Sequence of chain B:
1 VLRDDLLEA

Interface contacts:
Residue H70 in chain A interacts with residue L2 in chain B (closest heavy-atom distance 4.2 Å).
Residue H70 in chain A interacts with residue L6 in chain B (closest heavy-atom distance 3.4 Å).
Residue W147 in chain A interacts with residue L7 in chain B (closest heavy-atom distance 3.7 Å).
Residue Y159 in chain A is in contact with residue R3 in chain B (closest heavy-atom distance 3.7 Å).
Residue K66 in chain A interacts with residue V1 in chain B (closest heavy-atom distance 3.0 Å).
Residue T73 in chain A is in contact with residue E8 in chain B (closest heavy-atom distance 4.2 Å).
Residue D77 in chain A interacts with residue E8 in chain B (closest heavy-atom distance 3.6 Å).
Residue M5 in chain A is in contact with residue V1 in chain B (closest heavy-atom distance 3.8 Å).
Residue T73 in chain A interacts with residue L6 in chain B (closest heavy-atom distance 3.2 Å).
Residue Y84 in chain A contacts residue A9 in chain B (closest heavy-atom distance 3.9 Å).
Residue D77 in chain A contacts residue A9 in chain B (closest heavy-atom distance 2.9 Å).
Residue L156 in chain A interacts with residue R3 in chain B (closest heavy-atom distance 3.1 Å).
Residue K146 in chain A interacts with residue L7 in chain B (closest heavy-atom distance 4.6 Å).
Residue H74 in chain A is in contact with residue L6 in chain B (closest heavy-atom distance 4.1 Å).
Residue H114 in chain A contacts residue L6 in chain B (closest heavy-atom distance 4.4 Å).
Residue T73 in chain A is in contact with residue L7 in chain B (closest heavy-atom distance 3.9 Å).
Residue Y159 in chain A interacts with residue V1 in chain B (closest heavy-atom distance 2.7 Å).
Residue K66 in chain A contacts residue L2 in chain B (closest heavy-atom distance 2.9 Å).
Residue E63 in chain A interacts with residue V1 in chain B (closest heavy-atom distance 3.4 Å).
Residue W167 in chain A is in contact with residue V1 in chain B (closest heavy-atom distance 3.6 Å).
Residue D77 in chain A interacts with residue L7 in chain B (closest heavy-atom distance 5.0 Å).
Residue M45 in chain A is in contact with residue L2 in chain B (closest heavy-atom distance 3.6 Å).
Residue Y159 in chain A contacts residue L2 in chain B (closest heavy-atom distance 3.9 Å).
Residue A150 in chain A contacts residue L7 in chain B (closest heavy-atom distance 3.6 Å).
Residue H70 in chain A is in contact with residue R3 in chain B (closest heavy-atom distance 3.2 Å).
Residue K146 in chain A contacts residue E8 in chain B (closest heavy-atom distance 3.4 Å).
Residue Y99 in chain A contacts residue R3 in chain B (closest heavy-atom distance 2.9 Å).
Residue E63 in chain A contacts residue L2 in chain B (closest heavy-atom distance 2.9 Å).
Residue R97 in chain A interacts with residue L6 in chain B (closest heavy-atom distance 3.5 Å).
Residue Y99 in chain A is in contact with residue L2 in chain B (closest heavy-atom distance 3.5 Å).
Residue Y116 in chain A interacts with residue A9 in chain B (closest heavy-atom distance 4.2 Å).
Residue T143 in chain A is in contact with residue A9 in chain B (closest heavy-atom distance 2.7 Å).
Residue T163 in chain A interacts with residue V1 in chain B (closest heavy-atom distance 4.0 Å).
Residue Y171 in chain A is in contact with residue V1 in chain B (closest heavy-atom distance 2.8 Å).
Residue V152 in chain A interacts with residue L7 in chain B (closest heavy-atom distance 3.6 Å).
Residue Y123 in chain A is in contact with residue A9 in chain B (closest heavy-atom distance 4.7 Å).
Residue Q155 in chain A contacts residue R3 in chain B (closest heavy-atom distance 3.2 Å).
Residue Y99 in chain A contacts residue L6 in chain B (closest heavy-atom distance 4.3 Å).
Residue R97 in chain A is in contact with residue L7 in chain B (closest heavy-atom distance 4.8 Å).
Residue Y7 in chain A contacts residue V1 in chain B (closest heavy-atom distance 2.9 Å).
Residue K66 in chain A interacts with residue R3 in chain B (closest heavy-atom distance 3.5 Å).
Residue W147 in chain A contacts residue A9 in chain B (closest heavy-atom distance 3.9 Å).
Residue F9 in chain A contacts residue L2 in chain B (closest heavy-atom distance 3.6 Å).
Residue K66 in chain A is in contact with residue D4 in chain B (closest heavy-atom distance 3.6 Å).
Residue Y7 in chain A contacts residue L2 in chain B (closest heavy-atom distance 3.5 Å).
Residue V76 in chain A interacts with residue E8 in chain B (closest heavy-atom distance 3.3 Å).
Residue V67 in chain A contacts residue L2 in chain B (closest heavy-atom distance 3.6 Å).
Residue R65 in chain A is in contact with residue D4 in chain B (closest heavy-atom distance 3.1 Å).
Residue K146 in chain A interacts with residue A9 in chain B (closest heavy-atom distance 3.1 Å).
Residue T80 in chain A contacts residue A9 in chain B (closest heavy-atom distance 3.9 Å).
Residue Y59 in chain A contacts residue V1 in chain B (closest heavy-atom distance 3.5 Å).
Residue W147 in chain A contacts residue E8 in chain B (closest heavy-atom distance 2.9 Å).

This data describes a binding interaction between two proteins.

Sequence of chain A:
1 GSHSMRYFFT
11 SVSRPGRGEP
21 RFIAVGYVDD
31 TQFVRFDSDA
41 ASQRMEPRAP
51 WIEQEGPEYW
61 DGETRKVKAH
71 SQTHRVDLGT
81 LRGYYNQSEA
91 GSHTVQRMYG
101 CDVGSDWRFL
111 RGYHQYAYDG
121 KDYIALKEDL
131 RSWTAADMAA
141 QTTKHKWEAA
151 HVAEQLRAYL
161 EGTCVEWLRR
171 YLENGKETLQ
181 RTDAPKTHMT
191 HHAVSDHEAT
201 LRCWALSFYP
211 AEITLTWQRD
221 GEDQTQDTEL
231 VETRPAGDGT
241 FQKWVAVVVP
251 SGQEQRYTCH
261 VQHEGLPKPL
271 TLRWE